Contacts between the two chains:
Residue T352 in the first protein interacts with residue E9 in the second protein (closest heavy-atom distance 2.3 Å).
Residue G147 in the first protein contacts residue A7 in the second protein (closest heavy-atom distance 4.2 Å).
Residue I346 in the first protein contacts residue F1 in the second protein (closest heavy-atom distance 3.6 Å).
Residue Y167 in the first protein contacts residue V26 in the second protein (closest heavy-atom distance 3.9 Å).
Residue E168 in the first protein interacts with residue Q16 in the second protein (closest heavy-atom distance 3.0 Å).
Residue I342 in the first protein interacts with residue F1 in the second protein (closest heavy-atom distance 3.7 Å).
Residue T149 in the first protein interacts with residue K11 in the second protein (closest heavy-atom distance 3.6 Å).
Residue G147 in the first protein is in contact with residue T4 in the second protein (closest heavy-atom distance 3.7 Å).
Residue F376 in the first protein is in contact with residue R15 in the second protein (closest heavy-atom distance 3.0 Å).
Residue D287 in the first protein is in contact with residue R24 in the second protein (closest heavy-atom distance 4.4 Å).
Residue Y144 in the first protein interacts with residue I12 in the second protein (closest heavy-atom distance 3.8 Å).
Residue Y170 in the first protein contacts residue S17 in the second protein (closest heavy-atom distance 3.6 Å).
Residue E168 in the first protein contacts residue M14 in the second protein (closest heavy-atom distance 3.9 Å).
Residue L350 in the first protein is in contact with residue L8 in the second protein (closest heavy-atom distance 3.6 Å).
Residue H174 in the first protein is in contact with residue V26 in the second protein (closest heavy-atom distance 3.6 Å).
Residue I346 in the first protein contacts residue S5 in the second protein (closest heavy-atom distance 3.5 Å).
Residue R148 in the first protein is in contact with residue L8 in the second protein (closest heavy-atom distance 3.8 Å).
Residue Y144 in the first protein is in contact with residue T4 in the second protein (closest heavy-atom distance 4.2 Å).
Residue T149 in the first protein is in contact with residue I12 in the second protein (closest heavy-atom distance 4.1 Å).
Residue T149 in the first protein contacts residue L8 in the second protein (closest heavy-atom distance 3.9 Å).
Residue Y167 in the first protein interacts with residue Q16 in the second protein (closest heavy-atom distance 4.0 Å).
Residue L172 in the first protein interacts with residue L27 in the second protein (closest heavy-atom distance 4.3 Å).
Residue A171 in the first protein is in contact with residue L27 in the second protein (closest heavy-atom distance 4.1 Å).
Residue Y170 in the first protein is in contact with residue R15 in the second protein (closest heavy-atom distance 3.3 Å).
Residue I346 in the first protein interacts with residue T4 in the second protein (closest heavy-atom distance 3.5 Å).
Residue H174 in the first protein interacts with residue K28 in the second protein (closest heavy-atom distance 3.3 Å).
Residue S146 in the first protein contacts residue T4 in the second protein (closest heavy-atom distance 3.9 Å).
Residue Y170 in the first protein contacts residue R18 in the second protein (closest heavy-atom distance 3.2 Å).
Residue L172 in the first protein contacts residue V26 in the second protein (closest heavy-atom distance 4.0 Å).
Residue G24 in the first protein interacts with residue F1 in the second protein (closest heavy-atom distance 4.0 Å).
Residue Y170 in the first protein is in contact with residue Q16 in the second protein (closest heavy-atom distance 2.7 Å).
Residue H174 in the first protein is in contact with residue I30 in the second protein (closest heavy-atom distance 4.1 Å).
Residue A145 in the first protein is in contact with residue T4 in the second protein (closest heavy-atom distance 2.9 Å).
Residue H174 in the first protein is in contact with residue E29 in the second protein (closest heavy-atom distance 3.9 Å).
Residue I346 in the first protein contacts residue K2 in the second protein (closest heavy-atom distance 4.2 Å).
Residue M356 in the first protein interacts with residue I12 in the second protein (closest heavy-atom distance 4.0 Å).
Residue Y144 in the first protein contacts residue L8 in the second protein (closest heavy-atom distance 3.8 Å).
Residue G147 in the first protein interacts with residue L8 in the second protein (closest heavy-atom distance 4.3 Å).
Residue S351 in the first protein is in contact with residue E9 in the second protein (closest heavy-atom distance 2.9 Å).
Residue I346 in the first protein contacts residue L8 in the second protein (closest heavy-atom distance 3.9 Å).
Residue D25 in the first protein interacts with residue F1 in the second protein (closest heavy-atom distance 3.9 Å).
Residue P173 in the first protein is in contact with residue L27 in the second protein (closest heavy-atom distance 3.8 Å).
Residue I290 in the first protein contacts residue V26 in the second protein (closest heavy-atom distance 4.3 Å).
Residue G169 in the first protein interacts with residue R15 in the second protein (closest heavy-atom distance 3.3 Å).
Residue Y170 in the first protein is in contact with residue L27 in the second protein (closest heavy-atom distance 3.5 Å).
Residue G147 in the first protein interacts with residue K11 in the second protein (closest heavy-atom distance 3.0 Å).
Residue E168 in the first protein is in contact with residue R15 in the second protein (closest heavy-atom distance 3.0 Å).
Residue P173 in the first protein is in contact with residue K28 in the second protein (closest heavy-atom distance 3.5 Å).
Residue L350 in the first protein interacts with residue I12 in the second protein (closest heavy-atom distance 3.8 Å).
Residue T352 in the first protein is in contact with residue I12 in the second protein (closest heavy-atom distance 3.8 Å).
Residue Y167 in the first protein interacts with residue L21 in the second protein (closest heavy-atom distance 3.9 Å).
Residue Y170 in the first protein contacts residue L21 in the second protein (closest heavy-atom distance 3.4 Å).
Residue T352 in the first protein interacts with residue S13 in the second protein (closest heavy-atom distance 4.2 Å).
Residue D26 in the first protein contacts residue F1 in the second protein (closest heavy-atom distance 3.4 Å).
Residue P173 in the first protein interacts with residue I30 in the second protein (closest heavy-atom distance 4.1 Å).
Residue Y144 in the first protein contacts residue R15 in the second protein (closest heavy-atom distance 4.3 Å).
Residue L347 in the first protein interacts with residue I12 in the second protein (closest heavy-atom distance 3.9 Å).
Residue L350 in the first protein contacts residue E9 in the second protein (closest heavy-atom distance 3.6 Å).
Residue L350 in the first protein interacts with residue S5 in the second protein (closest heavy-atom distance 3.6 Å).
Residue R148 in the first protein contacts residue K11 in the second protein (closest heavy-atom distance 4.2 Å).

Sequence of the first protein:
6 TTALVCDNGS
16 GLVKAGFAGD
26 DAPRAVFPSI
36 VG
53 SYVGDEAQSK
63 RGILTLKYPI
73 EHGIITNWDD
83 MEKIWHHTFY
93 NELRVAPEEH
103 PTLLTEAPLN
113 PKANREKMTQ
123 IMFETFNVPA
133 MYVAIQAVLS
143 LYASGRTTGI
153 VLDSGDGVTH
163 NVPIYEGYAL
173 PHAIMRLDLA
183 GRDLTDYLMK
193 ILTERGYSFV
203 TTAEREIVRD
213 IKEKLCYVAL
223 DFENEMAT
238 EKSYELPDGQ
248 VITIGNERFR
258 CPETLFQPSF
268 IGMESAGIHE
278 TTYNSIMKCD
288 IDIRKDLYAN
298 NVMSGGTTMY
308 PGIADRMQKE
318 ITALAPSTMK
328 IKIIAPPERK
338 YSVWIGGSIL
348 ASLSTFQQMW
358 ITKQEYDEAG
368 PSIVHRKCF

Sequence of the second protein:
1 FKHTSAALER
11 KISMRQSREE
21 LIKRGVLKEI

The following describes two proteins that form a bound complex.